The following describes two proteins that form a bound complex.

Residue-level contacts at the interface:
Residue V468 in chain A interacts with residue W260 in chain B (closest heavy-atom distance 3.0 Å).
Residue L237 in chain A is in contact with residue T47 in chain B (closest heavy-atom distance 3.5 Å).
Residue E153 in chain A is in contact with residue T36 in chain B (closest heavy-atom distance 3.5 Å).
Residue T47 in chain A is in contact with residue I240 in chain B (closest heavy-atom distance 3.7 Å).
Residue I240 in chain A contacts residue T47 in chain B (closest heavy-atom distance 3.5 Å).
Residue E153 in chain A interacts with residue R39 in chain B (closest heavy-atom distance 2.7 Å).
Residue V152 in chain A interacts with residue R39 in chain B (closest heavy-atom distance 4.4 Å).
Residue A467 in chain A contacts residue W260 in chain B (closest heavy-atom distance 4.0 Å).
Residue A428 in chain A interacts with residue P215 in chain B (closest heavy-atom distance 4.4 Å).
Residue L237 in chain A is in contact with residue N44 in chain B (closest heavy-atom distance 3.7 Å).
Residue I430 in chain A interacts with residue E172 in chain B (closest heavy-atom distance 4.0 Å).
Residue V468 in chain A is in contact with residue Y259 in chain B (closest heavy-atom distance 3.0 Å).
Residue T195 in chain A contacts residue L43 in chain B (closest heavy-atom distance 3.6 Å).
Residue L432 in chain A contacts residue Q210 in chain B (closest heavy-atom distance 3.8 Å).
Residue L432 in chain A interacts with residue T170 in chain B (closest heavy-atom distance 4.2 Å).
Residue N44 in chain A interacts with residue L237 in chain B (closest heavy-atom distance 3.4 Å).
Residue W260 in chain A is in contact with residue V468 in chain B (closest heavy-atom distance 3.3 Å).
Residue K258 in chain A is in contact with residue V468 in chain B (closest heavy-atom distance 3.8 Å).
Residue I430 in chain A is in contact with residue P215 in chain B (closest heavy-atom distance 3.9 Å).
Residue R175 in chain A is in contact with residue I430 in chain B (closest heavy-atom distance 4.4 Å).
Residue V468 in chain A is in contact with residue D257 in chain B (closest heavy-atom distance 3.4 Å).
Residue D257 in chain A interacts with residue Y464 in chain B (closest heavy-atom distance 3.5 Å).
Residue D257 in chain A is in contact with residue V468 in chain B (closest heavy-atom distance 3.2 Å).
Residue E172 in chain A contacts residue I430 in chain B (closest heavy-atom distance 3.5 Å).
Residue L43 in chain A contacts residue V199 in chain B (closest heavy-atom distance 4.5 Å).
Residue E153 in chain A interacts with residue N35 in chain B (closest heavy-atom distance 3.7 Å).
Residue W260 in chain A interacts with residue N469 in chain B (closest heavy-atom distance 3.2 Å).
Residue G427 in chain A contacts residue P215 in chain B (closest heavy-atom distance 3.5 Å).
Residue L432 in chain A interacts with residue F211 in chain B (closest heavy-atom distance 3.9 Å).
Residue N469 in chain A is in contact with residue W260 in chain B (closest heavy-atom distance 3.7 Å).
Residue Y259 in chain A interacts with residue V468 in chain B (closest heavy-atom distance 3.1 Å).
Residue R39 in chain A is in contact with residue E153 in chain B (closest heavy-atom distance 3.0 Å).
Residue I430 in chain A is in contact with residue S213 in chain B (closest heavy-atom distance 3.5 Å).
Residue G470 in chain A contacts residue W260 in chain B (closest heavy-atom distance 3.6 Å).
Residue T170 in chain A is in contact with residue L432 in chain B (closest heavy-atom distance 3.8 Å).
Residue E241 in chain A interacts with residue T47 in chain B (closest heavy-atom distance 4.3 Å).
Residue E153 in chain A interacts with residue Y80 in chain B (closest heavy-atom distance 3.1 Å).
Residue R175 in chain A is in contact with residue L432 in chain B (closest heavy-atom distance 3.9 Å).
Residue R443 in chain A contacts residue D257 in chain B (closest heavy-atom distance 2.6 Å).
Residue W260 in chain A is in contact with residue A467 in chain B (closest heavy-atom distance 4.5 Å).
Residue Y464 in chain A interacts with residue D257 in chain B (closest heavy-atom distance 3.6 Å).
Residue D155 in chain A contacts residue R39 in chain B (closest heavy-atom distance 2.6 Å).
Residue Y13 in chain A is in contact with residue F288 in chain B (closest heavy-atom distance 4.2 Å).
Residue Y80 in chain A interacts with residue E153 in chain B (closest heavy-atom distance 3.5 Å).
Residue V468 in chain A contacts residue K258 in chain B (closest heavy-atom distance 3.9 Å).
Residue V199 in chain A contacts residue L43 in chain B (closest heavy-atom distance 4.3 Å).
Residue N469 in chain A is in contact with residue Y259 in chain B (closest heavy-atom distance 3.5 Å).
Residue F211 in chain A contacts residue L432 in chain B (closest heavy-atom distance 3.9 Å).
Residue R39 in chain A contacts residue D155 in chain B (closest heavy-atom distance 2.7 Å).
Residue I430 in chain A contacts residue E216 in chain B (closest heavy-atom distance 3.9 Å).
Residue L237 in chain A interacts with residue L43 in chain B (closest heavy-atom distance 3.7 Å).
Residue D155 in chain A is in contact with residue Y80 in chain B (closest heavy-atom distance 4.4 Å).
Residue N12 in chain A contacts residue F288 in chain B (closest heavy-atom distance 3.2 Å).
Residue L43 in chain A contacts residue T195 in chain B (closest heavy-atom distance 4.1 Å).
Residue L43 in chain A interacts with residue L237 in chain B (closest heavy-atom distance 4.0 Å).
Residue V196 in chain A is in contact with residue L43 in chain B (closest heavy-atom distance 4.1 Å).
Residue D257 in chain A interacts with residue R443 in chain B (closest heavy-atom distance 3.5 Å).
Residue I430 in chain A is in contact with residue R175 in chain B (closest heavy-atom distance 3.6 Å).
Residue W260 in chain A is in contact with residue G470 in chain B (closest heavy-atom distance 4.1 Å).
Residue Y259 in chain A contacts residue N469 in chain B (closest heavy-atom distance 3.3 Å).

Sequence of chain A:
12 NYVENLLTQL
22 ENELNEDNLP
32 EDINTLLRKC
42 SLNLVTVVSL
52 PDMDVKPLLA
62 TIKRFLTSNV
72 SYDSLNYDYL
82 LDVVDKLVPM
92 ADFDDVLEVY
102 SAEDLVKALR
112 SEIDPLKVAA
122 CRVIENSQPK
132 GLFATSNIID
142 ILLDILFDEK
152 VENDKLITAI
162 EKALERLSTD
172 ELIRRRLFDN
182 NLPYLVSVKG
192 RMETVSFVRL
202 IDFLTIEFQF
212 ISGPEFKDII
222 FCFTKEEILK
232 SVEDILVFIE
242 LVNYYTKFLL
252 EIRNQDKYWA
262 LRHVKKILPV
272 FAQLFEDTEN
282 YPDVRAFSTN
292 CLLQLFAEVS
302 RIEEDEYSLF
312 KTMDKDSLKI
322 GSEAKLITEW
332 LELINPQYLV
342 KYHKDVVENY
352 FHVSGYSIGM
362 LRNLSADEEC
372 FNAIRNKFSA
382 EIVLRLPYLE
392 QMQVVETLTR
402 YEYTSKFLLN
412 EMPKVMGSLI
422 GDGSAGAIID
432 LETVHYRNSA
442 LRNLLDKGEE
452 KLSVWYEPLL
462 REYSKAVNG

Sequence of chain B:
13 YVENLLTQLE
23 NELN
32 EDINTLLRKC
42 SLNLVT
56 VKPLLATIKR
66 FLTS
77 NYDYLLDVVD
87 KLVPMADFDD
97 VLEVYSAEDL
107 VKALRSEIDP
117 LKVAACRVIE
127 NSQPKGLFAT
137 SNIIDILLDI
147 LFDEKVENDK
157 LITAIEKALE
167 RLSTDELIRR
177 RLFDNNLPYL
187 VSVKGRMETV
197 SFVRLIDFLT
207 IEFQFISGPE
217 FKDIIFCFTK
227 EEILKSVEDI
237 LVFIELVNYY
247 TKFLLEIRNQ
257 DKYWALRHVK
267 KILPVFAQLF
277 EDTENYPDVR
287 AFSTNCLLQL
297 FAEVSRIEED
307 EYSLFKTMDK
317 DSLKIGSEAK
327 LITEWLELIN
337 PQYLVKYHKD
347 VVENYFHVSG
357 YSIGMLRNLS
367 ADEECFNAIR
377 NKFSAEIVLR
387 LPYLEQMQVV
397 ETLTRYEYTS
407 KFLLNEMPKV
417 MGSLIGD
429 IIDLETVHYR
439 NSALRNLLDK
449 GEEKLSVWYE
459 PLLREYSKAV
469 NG